Sequence of protein 1:
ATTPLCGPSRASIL

Contacts between the two chains:
Residue N286 in protein 2 interacts with residue P8 in protein 1 (closest heavy-atom distance 2.9 Å).
Residue S291 in protein 2 interacts with residue P8 in protein 1 (closest heavy-atom distance 4.7 Å).
Residue Y83 in protein 2 contacts residue R10 in protein 1 (closest heavy-atom distance 3.5 Å).
Residue V104 in protein 2 is in contact with residue L5 in protein 1 (closest heavy-atom distance 3.4 Å).
Residue W110 in protein 2 interacts with residue P8 in protein 1 (closest heavy-atom distance 3.7 Å).
Residue W85 in protein 2 interacts with residue I13 in protein 1 (closest heavy-atom distance 3.5 Å).
Residue A80 in protein 2 is in contact with residue R10 in protein 1 (closest heavy-atom distance 3.3 Å).
Residue N286 in protein 2 is in contact with residue G7 in protein 1 (closest heavy-atom distance 3.5 Å).
Residue V104 in protein 2 contacts residue S12 in protein 1 (closest heavy-atom distance 3.7 Å).
Residue P105 in protein 2 interacts with residue S12 in protein 1 (closest heavy-atom distance 3.3 Å).
Residue R277 in protein 2 contacts residue L5 in protein 1 (closest heavy-atom distance 4.2 Å).
Residue H294 in protein 2 is in contact with residue C6 in protein 1 (closest heavy-atom distance 2.7 Å).
Residue E106 in protein 2 is in contact with residue T2 in protein 1 (closest heavy-atom distance 4.0 Å).
Residue Y274 in protein 2 contacts residue P4 in protein 1 (closest heavy-atom distance 3.5 Å).
Residue C270 in protein 2 interacts with residue C6 in protein 1 (closest heavy-atom distance 4.8 Å).
Residue V103 in protein 2 interacts with residue S12 in protein 1 (closest heavy-atom distance 4.0 Å).
Residue F87 in protein 2 is in contact with residue P8 in protein 1 (closest heavy-atom distance 3.3 Å).
Residue C285 in protein 2 contacts residue G7 in protein 1 (closest heavy-atom distance 4.0 Å).
Residue W109 in protein 2 is in contact with residue L5 in protein 1 (closest heavy-atom distance 4.3 Å).
Residue T287 in protein 2 is in contact with residue A11 in protein 1 (closest heavy-atom distance 4.7 Å).
Residue T287 in protein 2 interacts with residue R10 in protein 1 (closest heavy-atom distance 4.2 Å).
Residue S86 in protein 2 is in contact with residue R10 in protein 1 (closest heavy-atom distance 4.2 Å).
Residue F87 in protein 2 interacts with residue R10 in protein 1 (closest heavy-atom distance 4.1 Å).
Residue F87 in protein 2 contacts residue S9 in protein 1 (closest heavy-atom distance 3.6 Å).
Residue C275 in protein 2 interacts with residue P4 in protein 1 (closest heavy-atom distance 4.0 Å).
Residue R277 in protein 2 is in contact with residue P4 in protein 1 (closest heavy-atom distance 3.0 Å).
Residue W110 in protein 2 contacts residue C6 in protein 1 (closest heavy-atom distance 4.5 Å).
Residue F87 in protein 2 contacts residue S12 in protein 1 (closest heavy-atom distance 4.8 Å).
Residue F87 in protein 2 is in contact with residue I13 in protein 1 (closest heavy-atom distance 3.9 Å).
Residue D289 in protein 2 contacts residue R10 in protein 1 (closest heavy-atom distance 2.9 Å).
Residue H294 in protein 2 contacts residue P8 in protein 1 (closest heavy-atom distance 3.7 Å).
Residue S290 in protein 2 is in contact with residue A11 in protein 1 (closest heavy-atom distance 4.8 Å).
Residue R277 in protein 2 interacts with residue C6 in protein 1 (closest heavy-atom distance 3.2 Å).
Residue E41 in protein 2 interacts with residue T3 in protein 1 (closest heavy-atom distance 3.1 Å).
Residue V103 in protein 2 interacts with residue I13 in protein 1 (closest heavy-atom distance 3.6 Å).
Residue C275 in protein 2 is in contact with residue C6 in protein 1 (closest heavy-atom distance 3.4 Å).
Residue Y274 in protein 2 interacts with residue L5 in protein 1 (closest heavy-atom distance 2.9 Å).
Residue P105 in protein 2 contacts residue L5 in protein 1 (closest heavy-atom distance 3.8 Å).
Residue R277 in protein 2 interacts with residue T3 in protein 1 (closest heavy-atom distance 3.4 Å).
Residue T284 in protein 2 is in contact with residue C6 in protein 1 (closest heavy-atom distance 4.3 Å).
Residue D79 in protein 2 contacts residue R10 in protein 1 (closest heavy-atom distance 4.3 Å).
Residue F39 in protein 2 interacts with residue P4 in protein 1 (closest heavy-atom distance 3.5 Å).
Residue H294 in protein 2 is in contact with residue G7 in protein 1 (closest heavy-atom distance 4.8 Å).
Residue W229 in protein 2 interacts with residue C6 in protein 1 (closest heavy-atom distance 3.7 Å).
Residue A102 in protein 2 contacts residue I13 in protein 1 (closest heavy-atom distance 3.7 Å).
Residue T284 in protein 2 contacts residue G7 in protein 1 (closest heavy-atom distance 4.7 Å).
Residue F39 in protein 2 contacts residue T3 in protein 1 (closest heavy-atom distance 4.0 Å).
Residue V104 in protein 2 interacts with residue P8 in protein 1 (closest heavy-atom distance 4.1 Å).
Residue W85 in protein 2 contacts residue R10 in protein 1 (closest heavy-atom distance 2.9 Å).
Residue S290 in protein 2 is in contact with residue P8 in protein 1 (closest heavy-atom distance 3.9 Å).
Residue M100 in protein 2 is in contact with residue I13 in protein 1 (closest heavy-atom distance 4.4 Å).
Residue A292 in protein 2 interacts with residue P8 in protein 1 (closest heavy-atom distance 4.1 Å).
Residue V104 in protein 2 is in contact with residue I13 in protein 1 (closest heavy-atom distance 4.0 Å).
Residue S290 in protein 2 is in contact with residue S9 in protein 1 (closest heavy-atom distance 3.3 Å).
Residue S290 in protein 2 is in contact with residue R10 in protein 1 (closest heavy-atom distance 2.9 Å).
Residue N286 in protein 2 interacts with residue S9 in protein 1 (closest heavy-atom distance 3.2 Å).
Residue T287 in protein 2 is in contact with residue S9 in protein 1 (closest heavy-atom distance 3.5 Å).
Residue D42 in protein 2 is in contact with residue T3 in protein 1 (closest heavy-atom distance 4.1 Å).
Residue S291 in protein 2 is in contact with residue R10 in protein 1 (closest heavy-atom distance 2.7 Å).
Residue A107 in protein 2 contacts residue L5 in protein 1 (closest heavy-atom distance 3.8 Å).

Sequence of protein 2:
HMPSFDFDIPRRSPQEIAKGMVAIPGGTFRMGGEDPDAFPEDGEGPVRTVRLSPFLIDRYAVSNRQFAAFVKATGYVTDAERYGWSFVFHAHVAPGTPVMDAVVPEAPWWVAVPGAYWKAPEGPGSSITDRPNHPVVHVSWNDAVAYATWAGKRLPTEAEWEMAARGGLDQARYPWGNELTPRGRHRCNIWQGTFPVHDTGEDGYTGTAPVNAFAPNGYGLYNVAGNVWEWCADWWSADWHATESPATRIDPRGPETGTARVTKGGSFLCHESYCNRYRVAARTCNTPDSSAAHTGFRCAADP

This data describes a binding interaction between two proteins.